Sequence of protein 2:
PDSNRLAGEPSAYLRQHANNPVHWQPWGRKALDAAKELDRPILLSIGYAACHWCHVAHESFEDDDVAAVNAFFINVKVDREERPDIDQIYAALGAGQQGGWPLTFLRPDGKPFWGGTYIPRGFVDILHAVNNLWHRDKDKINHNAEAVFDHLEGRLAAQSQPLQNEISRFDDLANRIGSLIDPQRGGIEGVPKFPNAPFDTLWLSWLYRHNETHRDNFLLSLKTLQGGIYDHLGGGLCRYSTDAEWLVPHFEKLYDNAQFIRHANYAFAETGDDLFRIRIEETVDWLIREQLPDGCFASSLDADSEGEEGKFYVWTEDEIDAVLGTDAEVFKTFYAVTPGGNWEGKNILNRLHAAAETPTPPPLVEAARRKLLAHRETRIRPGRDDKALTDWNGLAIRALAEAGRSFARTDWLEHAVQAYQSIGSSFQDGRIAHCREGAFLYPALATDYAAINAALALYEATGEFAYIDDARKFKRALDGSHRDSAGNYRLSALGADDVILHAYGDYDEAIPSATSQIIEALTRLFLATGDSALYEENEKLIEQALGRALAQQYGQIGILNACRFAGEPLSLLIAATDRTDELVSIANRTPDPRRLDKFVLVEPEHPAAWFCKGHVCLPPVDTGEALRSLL

Sequence of protein 1:
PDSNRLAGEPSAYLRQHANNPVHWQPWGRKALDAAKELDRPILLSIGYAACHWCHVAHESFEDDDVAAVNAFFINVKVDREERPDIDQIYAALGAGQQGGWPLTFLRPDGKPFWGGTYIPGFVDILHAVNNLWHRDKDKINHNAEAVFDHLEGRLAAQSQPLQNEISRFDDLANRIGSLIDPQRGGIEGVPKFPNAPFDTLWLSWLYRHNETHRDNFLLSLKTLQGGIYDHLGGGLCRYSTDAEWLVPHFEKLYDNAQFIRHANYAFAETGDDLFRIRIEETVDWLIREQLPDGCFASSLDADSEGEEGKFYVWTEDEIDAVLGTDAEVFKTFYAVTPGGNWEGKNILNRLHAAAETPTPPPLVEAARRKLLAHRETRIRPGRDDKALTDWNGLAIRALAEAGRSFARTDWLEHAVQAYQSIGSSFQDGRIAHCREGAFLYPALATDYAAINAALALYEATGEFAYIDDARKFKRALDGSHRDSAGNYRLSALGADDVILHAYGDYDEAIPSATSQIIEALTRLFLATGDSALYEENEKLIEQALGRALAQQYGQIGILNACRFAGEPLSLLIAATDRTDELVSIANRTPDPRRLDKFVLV

The following describes two proteins that form a bound complex.

Residue-level contacts at the interface:
Residue R665 in protein 2 is in contact with residue R612 in protein 1 (closest heavy-atom distance 3.4 Å).
Residue P644 in protein 2 contacts residue L606 in protein 1 (closest heavy-atom distance 3.6 Å).
Residue L593 in protein 2 contacts residue D554 in protein 1 (closest heavy-atom distance 4.0 Å).
Residue C649 in protein 2 contacts residue L593 in protein 1 (closest heavy-atom distance 3.5 Å).
Residue L664 in protein 2 interacts with residue I609 in protein 1 (closest heavy-atom distance 3.6 Å).
Residue A645 in protein 2 interacts with residue A598 in protein 1 (closest heavy-atom distance 2.8 Å).
Residue E559 in protein 2 interacts with residue K563 in protein 1 (closest heavy-atom distance 2.5 Å).
Residue W647 in protein 2 contacts residue L595 in protein 1 (closest heavy-atom distance 3.2 Å).
Residue T660 in protein 2 contacts residue L606 in protein 1 (closest heavy-atom distance 3.3 Å).
Residue F648 in protein 2 interacts with residue L595 in protein 1 (closest heavy-atom distance 3.9 Å).
Residue E591 in protein 2 contacts residue D554 in protein 1 (closest heavy-atom distance 3.2 Å).
Residue L593 in protein 2 contacts residue G553 in protein 1 (closest heavy-atom distance 3.8 Å).
Residue L593 in protein 2 interacts with residue T552 in protein 1 (closest heavy-atom distance 3.6 Å).
Residue A646 in protein 2 contacts residue L596 in protein 1 (closest heavy-atom distance 3.2 Å).
Residue R665 in protein 2 contacts residue I609 in protein 1 (closest heavy-atom distance 3.5 Å).
Residue F648 in protein 2 is in contact with residue S594 in protein 1 (closest heavy-atom distance 3.4 Å).
Residue Y558 in protein 2 interacts with residue E559 in protein 1 (closest heavy-atom distance 3.8 Å).
Residue P592 in protein 2 interacts with residue D554 in protein 1 (closest heavy-atom distance 3.2 Å).
Residue K650 in protein 2 contacts residue E591 in protein 1 (closest heavy-atom distance 2.9 Å).
Residue C649 in protein 2 is in contact with residue S594 in protein 1 (closest heavy-atom distance 2.8 Å).
Residue L664 in protein 2 interacts with residue L595 in protein 1 (closest heavy-atom distance 4.0 Å).
Residue L550 in protein 2 interacts with residue S555 in protein 1 (closest heavy-atom distance 3.3 Å).
Residue W647 in protein 2 is in contact with residue S594 in protein 1 (closest heavy-atom distance 3.8 Å).
Residue P644 in protein 2 is in contact with residue D604 in protein 1 (closest heavy-atom distance 3.7 Å).
Residue E642 in protein 2 interacts with residue V625 in protein 1 (closest heavy-atom distance 3.5 Å).
Residue L606 in protein 2 contacts residue L596 in protein 1 (closest heavy-atom distance 4.0 Å).
Residue S594 in protein 2 is in contact with residue S555 in protein 1 (closest heavy-atom distance 3.0 Å).
Residue I184 in protein 2 contacts residue R499 in protein 1 (closest heavy-atom distance 3.9 Å).
Residue P592 in protein 2 contacts residue G553 in protein 1 (closest heavy-atom distance 3.9 Å).
Residue W647 in protein 2 is in contact with residue A598 in protein 1 (closest heavy-atom distance 3.5 Å).
Residue A645 in protein 2 is in contact with residue L606 in protein 1 (closest heavy-atom distance 3.8 Å).
Residue L668 in protein 2 contacts residue I609 in protein 1 (closest heavy-atom distance 3.7 Å).
Residue Y226 in protein 2 is in contact with residue R499 in protein 1 (closest heavy-atom distance 4.0 Å).
Residue E605 in protein 2 contacts residue V625 in protein 1 (closest heavy-atom distance 3.8 Å).
Residue L668 in protein 2 is in contact with residue L595 in protein 1 (closest heavy-atom distance 3.8 Å).
Residue G661 in protein 2 contacts residue E605 in protein 1 (closest heavy-atom distance 3.6 Å).
Residue C649 in protein 2 is in contact with residue P592 in protein 1 (closest heavy-atom distance 3.9 Å).
Residue A645 in protein 2 is in contact with residue I597 in protein 1 (closest heavy-atom distance 3.7 Å).
Residue F549 in protein 2 is in contact with residue E559 in protein 1 (closest heavy-atom distance 3.6 Å).
Residue P592 in protein 2 interacts with residue A556 in protein 1 (closest heavy-atom distance 3.5 Å).
Residue P644 in protein 2 contacts residue A598 in protein 1 (closest heavy-atom distance 3.2 Å).
Residue K650 in protein 2 is in contact with residue L593 in protein 1 (closest heavy-atom distance 3.7 Å).
Residue E591 in protein 2 interacts with residue R495 in protein 1 (closest heavy-atom distance 2.7 Å).
Residue W647 in protein 2 contacts residue L596 in protein 1 (closest heavy-atom distance 2.7 Å).
Residue I609 in protein 2 interacts with residue V623 in protein 1 (closest heavy-atom distance 4.0 Å).
Residue P592 in protein 2 is in contact with residue S555 in protein 1 (closest heavy-atom distance 3.0 Å).
Residue L668 in protein 2 is in contact with residue T613 in protein 1 (closest heavy-atom distance 4.0 Å).
Residue E605 in protein 2 interacts with residue A598 in protein 1 (closest heavy-atom distance 3.7 Å).
Residue L664 in protein 2 is in contact with residue L606 in protein 1 (closest heavy-atom distance 3.7 Å).
Residue F549 in protein 2 is in contact with residue S555 in protein 1 (closest heavy-atom distance 3.6 Å).
Residue S594 in protein 2 contacts residue G553 in protein 1 (closest heavy-atom distance 3.2 Å).
Residue Y226 in protein 2 contacts residue R495 in protein 1 (closest heavy-atom distance 2.8 Å).
Residue Y558 in protein 2 is in contact with residue E560 in protein 1 (closest heavy-atom distance 3.1 Å).
Residue Y558 in protein 2 is in contact with residue A556 in protein 1 (closest heavy-atom distance 3.7 Å).
Residue K650 in protein 2 interacts with residue P592 in protein 1 (closest heavy-atom distance 3.7 Å).
Residue H652 in protein 2 contacts residue Y558 in protein 1 (closest heavy-atom distance 2.6 Å).
Residue L668 in protein 2 interacts with residue R618 in protein 1 (closest heavy-atom distance 3.7 Å).
Residue S555 in protein 2 is in contact with residue E559 in protein 1 (closest heavy-atom distance 3.1 Å).
Residue G661 in protein 2 interacts with residue L606 in protein 1 (closest heavy-atom distance 3.7 Å).
Residue G651 in protein 2 contacts residue P592 in protein 1 (closest heavy-atom distance 2.7 Å).